Contacts between the two chains:
Residue A177 in the first protein contacts residue W112 in the second protein (closest heavy-atom distance 3.9 Å).
Residue D175 in the first protein is in contact with residue W112 in the second protein (closest heavy-atom distance 3.2 Å).
Residue E204 in the first protein contacts residue G56 in the second protein (closest heavy-atom distance 4.3 Å).
Residue Y162 in the first protein is in contact with residue Y101 in the second protein (closest heavy-atom distance 3.4 Å).
Residue Y173 in the first protein is in contact with residue W112 in the second protein (closest heavy-atom distance 3.5 Å).
Residue E214 in the first protein is in contact with residue E32 in the second protein (closest heavy-atom distance 3.9 Å).
Residue T211 in the first protein interacts with residue G25 in the second protein (closest heavy-atom distance 4.1 Å).
Residue E137 in the first protein interacts with residue M114 in the second protein (closest heavy-atom distance 3.0 Å).
Residue F134 in the first protein contacts residue M114 in the second protein (closest heavy-atom distance 3.4 Å).
Residue L139 in the first protein interacts with residue E116 in the second protein (closest heavy-atom distance 4.4 Å).
Residue E137 in the first protein contacts residue W112 in the second protein (closest heavy-atom distance 4.2 Å).
Residue G203 in the first protein interacts with residue T37 in the second protein (closest heavy-atom distance 3.2 Å).
Residue E204 in the first protein is in contact with residue V52 in the second protein (closest heavy-atom distance 4.1 Å).
Residue N138 in the first protein is in contact with residue E116 in the second protein (closest heavy-atom distance 4.3 Å).
Residue D217 in the first protein interacts with residue G21 in the second protein (closest heavy-atom distance 4.1 Å).
Residue I197 in the first protein contacts residue L80 in the second protein (closest heavy-atom distance 3.8 Å).
Residue I136 in the first protein contacts residue F35 in the second protein (closest heavy-atom distance 4.2 Å).
Residue V205 in the first protein contacts residue L80 in the second protein (closest heavy-atom distance 3.9 Å).
Residue N138 in the first protein is in contact with residue R115 in the second protein (closest heavy-atom distance 3.7 Å).
Residue E214 in the first protein is in contact with residue G25 in the second protein (closest heavy-atom distance 4.0 Å).
Residue Q176 in the first protein contacts residue W112 in the second protein (closest heavy-atom distance 3.8 Å).
Residue S193 in the first protein is in contact with residue V28 in the second protein (closest heavy-atom distance 4.4 Å).
Residue E137 in the first protein is in contact with residue R115 in the second protein (closest heavy-atom distance 4.2 Å).
Residue D217 in the first protein interacts with residue S24 in the second protein (closest heavy-atom distance 3.4 Å).
Residue T211 in the first protein is in contact with residue R57 in the second protein (closest heavy-atom distance 4.4 Å).
Residue V205 in the first protein contacts residue G56 in the second protein (closest heavy-atom distance 4.4 Å).
Residue T211 in the first protein is in contact with residue N26 in the second protein (closest heavy-atom distance 3.8 Å).
Residue D207 in the first protein contacts residue H29 in the second protein (closest heavy-atom distance 3.0 Å).
Residue L206 in the first protein interacts with residue S55 in the second protein (closest heavy-atom distance 3.6 Å).
Residue E204 in the first protein is in contact with residue K59 in the second protein (closest heavy-atom distance 4.2 Å).
Residue K160 in the first protein is in contact with residue G109 in the second protein (closest heavy-atom distance 4.2 Å).
Residue D207 in the first protein contacts residue S55 in the second protein (closest heavy-atom distance 4.4 Å).
Residue D207 in the first protein contacts residue A54 in the second protein (closest heavy-atom distance 3.3 Å).
Residue V205 in the first protein contacts residue F35 in the second protein (closest heavy-atom distance 3.8 Å).
Residue V205 in the first protein contacts residue P53 in the second protein (closest heavy-atom distance 3.6 Å).
Residue P192 in the first protein interacts with residue V28 in the second protein (closest heavy-atom distance 3.4 Å).
Residue P212 in the first protein is in contact with residue G25 in the second protein (closest heavy-atom distance 3.2 Å).
Residue I135 in the first protein is in contact with residue M114 in the second protein (closest heavy-atom distance 3.2 Å).
Residue I174 in the first protein contacts residue W112 in the second protein (closest heavy-atom distance 3.5 Å).
Residue L206 in the first protein interacts with residue A54 in the second protein (closest heavy-atom distance 3.5 Å).
Residue L206 in the first protein interacts with residue G56 in the second protein (closest heavy-atom distance 4.3 Å).
Residue D202 in the first protein interacts with residue K59 in the second protein (closest heavy-atom distance 3.9 Å).
Residue I136 in the first protein contacts residue M114 in the second protein (closest heavy-atom distance 3.7 Å).
Residue E137 in the first protein contacts residue T113 in the second protein (closest heavy-atom distance 3.9 Å).
Residue T211 in the first protein contacts residue S55 in the second protein (closest heavy-atom distance 2.8 Å).
Residue V205 in the first protein is in contact with residue T37 in the second protein (closest heavy-atom distance 4.2 Å).
Residue P212 in the first protein interacts with residue W23 in the second protein (closest heavy-atom distance 4.1 Å).
Residue Y173 in the first protein interacts with residue G109 in the second protein (closest heavy-atom distance 3.3 Å).
Residue P213 in the first protein contacts residue S24 in the second protein (closest heavy-atom distance 4.3 Å).
Residue Y162 in the first protein contacts residue E98 in the second protein (closest heavy-atom distance 4.4 Å).
Residue V205 in the first protein interacts with residue V52 in the second protein (closest heavy-atom distance 3.9 Å).
Residue R215 in the first protein interacts with residue S24 in the second protein (closest heavy-atom distance 3.7 Å).
Residue F134 in the first protein is in contact with residue T82 in the second protein (closest heavy-atom distance 4.2 Å).
Residue I136 in the first protein contacts residue E116 in the second protein (closest heavy-atom distance 3.7 Å).
Residue E204 in the first protein interacts with residue T37 in the second protein (closest heavy-atom distance 4.2 Å).
Residue K160 in the first protein interacts with residue E98 in the second protein (closest heavy-atom distance 2.5 Å).
Residue L139 in the first protein interacts with residue K33 in the second protein (closest heavy-atom distance 3.8 Å).
Residue D207 in the first protein is in contact with residue N26 in the second protein (closest heavy-atom distance 2.6 Å).
Residue V205 in the first protein contacts residue A54 in the second protein (closest heavy-atom distance 3.2 Å).
Residue P213 in the first protein interacts with residue G25 in the second protein (closest heavy-atom distance 3.6 Å).

Sequence of the first protein:
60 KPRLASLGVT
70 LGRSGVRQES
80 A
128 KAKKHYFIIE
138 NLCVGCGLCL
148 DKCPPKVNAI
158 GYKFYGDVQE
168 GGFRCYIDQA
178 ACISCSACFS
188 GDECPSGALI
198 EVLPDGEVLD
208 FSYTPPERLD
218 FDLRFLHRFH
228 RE

This data describes a binding interaction between two proteins.

Sequence of the second protein:
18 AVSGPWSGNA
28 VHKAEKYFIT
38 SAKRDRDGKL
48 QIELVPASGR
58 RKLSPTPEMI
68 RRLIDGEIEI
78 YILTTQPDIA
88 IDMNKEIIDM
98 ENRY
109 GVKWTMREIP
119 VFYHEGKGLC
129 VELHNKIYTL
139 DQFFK